Sequence of protein 2:
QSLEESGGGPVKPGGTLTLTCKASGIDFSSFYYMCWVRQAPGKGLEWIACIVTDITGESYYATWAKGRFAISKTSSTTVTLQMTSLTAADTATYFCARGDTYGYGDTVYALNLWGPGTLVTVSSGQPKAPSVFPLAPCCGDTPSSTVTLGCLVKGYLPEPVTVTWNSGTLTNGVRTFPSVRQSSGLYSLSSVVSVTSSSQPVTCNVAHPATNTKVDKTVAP

Contacts between the two chains:
Residue Y102 in protein 2 is in contact with residue A7 in protein 1 (closest heavy-atom distance 3.6 Å).
Residue E58 in protein 2 is in contact with residue Y6 in protein 1 (closest heavy-atom distance 2.6 Å).
Residue Y33 in protein 2 contacts residue Y6 in protein 1 (closest heavy-atom distance 4.8 Å).
Residue F31 in protein 2 interacts with residue K3 in protein 1 (closest heavy-atom distance 3.7 Å).
Residue Y60 in protein 2 is in contact with residue Y6 in protein 1 (closest heavy-atom distance 4.1 Å).
Residue Y33 in protein 2 interacts with residue M5 in protein 1 (closest heavy-atom distance 4.5 Å).
Residue F31 in protein 2 contacts residue G2 in protein 1 (closest heavy-atom distance 3.6 Å).
Residue G103 in protein 2 interacts with residue M5 in protein 1 (closest heavy-atom distance 3.9 Å).
Residue T101 in protein 2 interacts with residue M5 in protein 1 (closest heavy-atom distance 4.7 Å).
Residue D54 in protein 2 contacts residue G2 in protein 1 (closest heavy-atom distance 3.7 Å).
Residue Y102 in protein 2 interacts with residue P8 in protein 1 (closest heavy-atom distance 3.4 Å).
Residue D54 in protein 2 is in contact with residue A4 in protein 1 (closest heavy-atom distance 3.0 Å).
Residue T101 in protein 2 contacts residue A4 in protein 1 (closest heavy-atom distance 3.7 Å).
Residue D54 in protein 2 is in contact with residue K3 in protein 1 (closest heavy-atom distance 3.8 Å).
Residue Y109 in protein 2 contacts residue A7 in protein 1 (closest heavy-atom distance 3.6 Å).
Residue Y102 in protein 2 contacts residue M5 in protein 1 (closest heavy-atom distance 3.5 Å).
Residue Y102 in protein 2 is in contact with residue Y6 in protein 1 (closest heavy-atom distance 3.6 Å).
Residue I55 in protein 2 interacts with residue G2 in protein 1 (closest heavy-atom distance 4.1 Å).
Residue F31 in protein 2 interacts with residue A4 in protein 1 (closest heavy-atom distance 3.7 Å).
Residue T56 in protein 2 interacts with residue K3 in protein 1 (closest heavy-atom distance 3.2 Å).
Residue V52 in protein 2 is in contact with residue A4 in protein 1 (closest heavy-atom distance 3.7 Å).

These two protein chains interact to form a complex.

Sequence of protein 1:
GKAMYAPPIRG